Sequence of chain A:
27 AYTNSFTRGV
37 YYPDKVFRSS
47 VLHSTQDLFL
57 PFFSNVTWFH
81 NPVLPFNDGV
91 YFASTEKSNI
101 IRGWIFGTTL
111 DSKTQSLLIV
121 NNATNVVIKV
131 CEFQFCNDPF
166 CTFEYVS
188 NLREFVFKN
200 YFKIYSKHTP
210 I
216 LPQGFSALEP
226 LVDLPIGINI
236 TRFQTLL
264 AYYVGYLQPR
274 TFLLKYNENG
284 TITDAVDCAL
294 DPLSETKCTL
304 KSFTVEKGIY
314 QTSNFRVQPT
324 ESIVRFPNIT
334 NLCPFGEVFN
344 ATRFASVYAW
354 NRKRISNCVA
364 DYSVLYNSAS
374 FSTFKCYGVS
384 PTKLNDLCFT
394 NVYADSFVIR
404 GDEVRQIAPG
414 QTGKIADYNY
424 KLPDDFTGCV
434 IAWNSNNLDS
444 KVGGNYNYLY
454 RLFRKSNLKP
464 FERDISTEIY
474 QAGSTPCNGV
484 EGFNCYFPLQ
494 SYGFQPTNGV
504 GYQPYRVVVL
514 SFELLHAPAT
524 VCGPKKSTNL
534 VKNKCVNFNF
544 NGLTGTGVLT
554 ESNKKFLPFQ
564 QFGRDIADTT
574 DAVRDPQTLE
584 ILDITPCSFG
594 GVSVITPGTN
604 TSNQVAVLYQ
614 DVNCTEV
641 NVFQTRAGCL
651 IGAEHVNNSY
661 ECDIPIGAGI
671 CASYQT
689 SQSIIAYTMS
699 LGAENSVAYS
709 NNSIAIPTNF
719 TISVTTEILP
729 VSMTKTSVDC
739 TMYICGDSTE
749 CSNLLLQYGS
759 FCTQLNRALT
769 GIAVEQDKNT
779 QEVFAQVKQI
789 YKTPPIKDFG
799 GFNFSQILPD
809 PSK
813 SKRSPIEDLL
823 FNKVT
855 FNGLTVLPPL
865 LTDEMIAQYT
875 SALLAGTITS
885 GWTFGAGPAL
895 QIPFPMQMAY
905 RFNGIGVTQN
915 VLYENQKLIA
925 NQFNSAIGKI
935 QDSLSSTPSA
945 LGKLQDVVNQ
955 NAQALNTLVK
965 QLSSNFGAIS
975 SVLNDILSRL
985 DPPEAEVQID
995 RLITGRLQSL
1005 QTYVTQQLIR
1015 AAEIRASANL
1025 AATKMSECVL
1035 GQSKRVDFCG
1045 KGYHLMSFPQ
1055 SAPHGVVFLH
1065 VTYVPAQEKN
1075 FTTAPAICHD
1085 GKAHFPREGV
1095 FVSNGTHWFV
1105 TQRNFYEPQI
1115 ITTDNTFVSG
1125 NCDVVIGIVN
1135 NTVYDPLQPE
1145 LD

Sequence of chain B:
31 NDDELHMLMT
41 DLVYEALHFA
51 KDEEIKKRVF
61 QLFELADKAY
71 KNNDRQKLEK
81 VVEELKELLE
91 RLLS

This data describes a binding interaction between two proteins.

Residue-level contacts at the interface:
Residue S383 in chain A is in contact with residue D52 in chain B (closest heavy-atom distance 4.5 Å).
Residue C379 in chain A contacts residue E54 in chain B (closest heavy-atom distance 3.5 Å).
Residue S383 in chain A interacts with residue K51 in chain B (closest heavy-atom distance 4.7 Å).
Residue Y380 in chain A contacts residue E54 in chain B (closest heavy-atom distance 4.4 Å).
Residue Y380 in chain A contacts residue D52 in chain B (closest heavy-atom distance 3.5 Å).
Residue G381 in chain A contacts residue K51 in chain B (closest heavy-atom distance 4.5 Å).
Residue G381 in chain A contacts residue D52 in chain B (closest heavy-atom distance 4.1 Å).
Residue C379 in chain A contacts residue D52 in chain B (closest heavy-atom distance 4.4 Å).
Residue V382 in chain A is in contact with residue D52 in chain B (closest heavy-atom distance 4.2 Å).